Residue-level contacts at the interface:
Residue T204 in chain A is in contact with residue K166 in chain B (closest heavy-atom distance 3.7 Å).
Residue L72 in chain A contacts residue Y120 in chain B (closest heavy-atom distance 3.4 Å).
Residue S140 in chain A is in contact with residue A160 in chain B (closest heavy-atom distance 2.8 Å).
Residue Y62 in chain A is in contact with residue Y120 in chain B (closest heavy-atom distance 3.1 Å).
Residue G125 in chain A contacts residue S61 in chain B (closest heavy-atom distance 3.8 Å).
Residue S202 in chain A contacts residue S200 in chain B (closest heavy-atom distance 3.4 Å).
Residue T155 in chain A is in contact with residue K140 in chain B (closest heavy-atom distance 3.6 Å).
Residue S200 in chain A interacts with residue H187 in chain B (closest heavy-atom distance 2.8 Å).
Residue S153 in chain A contacts residue F145 in chain B (closest heavy-atom distance 3.7 Å).
Residue F124 in chain A is in contact with residue S61 in chain B (closest heavy-atom distance 3.1 Å).
Residue V189 in chain A interacts with residue P190 in chain B (closest heavy-atom distance 3.0 Å).
Residue S140 in chain A is in contact with residue S155 in chain B (closest heavy-atom distance 3.4 Å).
Residue Y62 in chain A contacts residue S121 in chain B (closest heavy-atom distance 2.7 Å).
Residue T190 in chain A is in contact with residue F189 in chain B (closest heavy-atom distance 3.5 Å).
Residue F142 in chain A contacts residue A160 in chain B (closest heavy-atom distance 3.7 Å).
Residue P121 in chain A is in contact with residue W64 in chain B (closest heavy-atom distance 3.9 Å).
Residue V189 in chain A interacts with residue F189 in chain B (closest heavy-atom distance 3.0 Å).
Residue V158 in chain A is in contact with residue L164 in chain B (closest heavy-atom distance 3.6 Å).
Residue S157 in chain A interacts with residue S143 in chain B (closest heavy-atom distance 3.9 Å).
Residue F124 in chain A is in contact with residue L62 in chain B (closest heavy-atom distance 3.4 Å).
Residue W76 in chain A contacts residue N119 in chain B (closest heavy-atom distance 3.1 Å).
Residue S200 in chain A interacts with residue F189 in chain B (closest heavy-atom distance 3.2 Å).
Residue V159 in chain A contacts residue G162 in chain B (closest heavy-atom distance 3.5 Å).
Residue F144 in chain A is in contact with residue L147 in chain B (closest heavy-atom distance 3.6 Å).
Residue F144 in chain A interacts with residue A148 in chain B (closest heavy-atom distance 3.2 Å).
Residue Q115 in chain A is in contact with residue S121 in chain B (closest heavy-atom distance 2.8 Å).
Residue D193 in chain A interacts with residue H187 in chain B (closest heavy-atom distance 3.4 Å).
Residue P121 in chain A is in contact with residue N78 in chain B (closest heavy-atom distance 3.4 Å).
Residue Y117 in chain A contacts residue S121 in chain B (closest heavy-atom distance 3.9 Å).
Residue A138 in chain A contacts residue G156 in chain B (closest heavy-atom distance 3.8 Å).
Residue Y120 in chain A contacts residue W64 in chain B (closest heavy-atom distance 3.7 Å).
Residue T204 in chain A is in contact with residue S200 in chain B (closest heavy-atom distance 3.6 Å).
Residue S140 in chain A contacts residue T158 in chain B (closest heavy-atom distance 2.2 Å).
Residue F142 in chain A is in contact with residue S153 in chain B (closest heavy-atom distance 3.8 Å).
Residue K233 in chain A is in contact with residue T154 in chain B (closest heavy-atom distance 2.6 Å).
Residue D21 in chain A is in contact with residue Q79 in chain B (closest heavy-atom distance 3.5 Å).
Residue S140 in chain A interacts with residue A159 in chain B (closest heavy-atom distance 3.2 Å).
Residue V126 in chain A interacts with residue S61 in chain B (closest heavy-atom distance 3.8 Å).
Residue Y62 in chain A contacts residue F122 in chain B (closest heavy-atom distance 3.4 Å).
Residue S188 in chain A interacts with residue F189 in chain B (closest heavy-atom distance 3.0 Å).
Residue L122 in chain A contacts residue W64 in chain B (closest heavy-atom distance 3.2 Å).
Residue T190 in chain A interacts with residue H187 in chain B (closest heavy-atom distance 3.8 Å).
Residue T155 in chain A is in contact with residue S143 in chain B (closest heavy-atom distance 3.2 Å).
Residue P70 in chain A is in contact with residue W125 in chain B (closest heavy-atom distance 3.2 Å).
Residue Q150 in chain A interacts with residue F145 in chain B (closest heavy-atom distance 3.8 Å).
Residue T204 in chain A contacts residue L164 in chain B (closest heavy-atom distance 3.7 Å).
Residue V126 in chain A contacts residue K60 in chain B (closest heavy-atom distance 3.6 Å).
Residue K71 in chain A contacts residue W125 in chain B (closest heavy-atom distance 3.5 Å).
Residue P145 in chain A is in contact with residue S150 in chain B (closest heavy-atom distance 3.8 Å).
Residue F124 in chain A is in contact with residue W64 in chain B (closest heavy-atom distance 3.8 Å).
Residue N164 in chain A contacts residue V204 in chain B (closest heavy-atom distance 3.3 Å).
Residue V159 in chain A is in contact with residue L164 in chain B (closest heavy-atom distance 3.8 Å).
Residue T69 in chain A is in contact with residue W125 in chain B (closest heavy-atom distance 2.9 Å).
Residue E81 in chain A interacts with residue Y120 in chain B (closest heavy-atom distance 3.0 Å).
Residue I143 in chain A is in contact with residue S150 in chain B (closest heavy-atom distance 3.1 Å).
Residue S202 in chain A contacts residue F189 in chain B (closest heavy-atom distance 3.4 Å).
Residue Y117 in chain A is in contact with residue N119 in chain B (closest heavy-atom distance 3.2 Å).
Residue Y120 in chain A contacts residue Y52 in chain B (closest heavy-atom distance 2.6 Å).
Residue L122 in chain A interacts with residue Y52 in chain B (closest heavy-atom distance 3.5 Å).
Residue P121 in chain A is in contact with residue Q79 in chain B (closest heavy-atom distance 3.1 Å).

Sequence of chain B:
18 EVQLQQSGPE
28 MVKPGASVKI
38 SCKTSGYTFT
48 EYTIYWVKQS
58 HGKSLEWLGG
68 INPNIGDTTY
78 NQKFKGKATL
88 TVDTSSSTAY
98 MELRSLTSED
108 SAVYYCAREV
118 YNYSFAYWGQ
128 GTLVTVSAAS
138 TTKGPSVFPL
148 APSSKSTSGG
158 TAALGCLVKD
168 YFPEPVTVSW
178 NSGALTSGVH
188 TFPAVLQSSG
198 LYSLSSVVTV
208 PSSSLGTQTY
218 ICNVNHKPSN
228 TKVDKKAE

This data describes a binding interaction between two proteins.

Sequence of chain A:
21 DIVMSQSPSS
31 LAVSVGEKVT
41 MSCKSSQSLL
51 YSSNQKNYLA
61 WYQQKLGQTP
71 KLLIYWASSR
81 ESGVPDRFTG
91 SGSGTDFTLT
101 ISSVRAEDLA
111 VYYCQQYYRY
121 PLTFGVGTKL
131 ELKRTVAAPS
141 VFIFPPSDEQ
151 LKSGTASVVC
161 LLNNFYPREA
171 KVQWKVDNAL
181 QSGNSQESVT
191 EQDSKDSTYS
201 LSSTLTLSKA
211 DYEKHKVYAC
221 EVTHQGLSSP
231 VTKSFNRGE